Sequence of protein 2:
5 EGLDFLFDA

Residue-level contacts at the interface:
Residue Y39 in protein 1 contacts residue L7 in protein 2 (closest heavy-atom distance 4.0 Å).
Residue Y39 in protein 1 interacts with residue F11 in protein 2 (closest heavy-atom distance 4.1 Å).
Residue V217 in protein 1 interacts with residue L10 in protein 2 (closest heavy-atom distance 4.2 Å).
Residue G205 in protein 1 is in contact with residue F9 in protein 2 (closest heavy-atom distance 3.9 Å).
Residue K105 in protein 1 interacts with residue F11 in protein 2 (closest heavy-atom distance 3.5 Å).
Residue I107 in protein 1 is in contact with residue L7 in protein 2 (closest heavy-atom distance 4.1 Å).
Residue V218 in protein 1 interacts with residue L7 in protein 2 (closest heavy-atom distance 4.1 Å).
Residue R32 in protein 1 is in contact with residue F11 in protein 2 (closest heavy-atom distance 3.5 Å).
Residue G36 in protein 1 is in contact with residue E5 in protein 2 (closest heavy-atom distance 4.6 Å).
Residue N104 in protein 1 contacts residue F11 in protein 2 (closest heavy-atom distance 5.0 Å).
Residue P106 in protein 1 interacts with residue L10 in protein 2 (closest heavy-atom distance 4.9 Å).
Residue T38 in protein 1 contacts residue L7 in protein 2 (closest heavy-atom distance 4.2 Å).
Residue A206 in protein 1 contacts residue L7 in protein 2 (closest heavy-atom distance 3.7 Å).
Residue P103 in protein 1 contacts residue F11 in protein 2 (closest heavy-atom distance 4.6 Å).
Residue T37 in protein 1 is in contact with residue E5 in protein 2 (closest heavy-atom distance 4.6 Å).
Residue A219 in protein 1 is in contact with residue G6 in protein 2 (closest heavy-atom distance 3.8 Å).
Residue P108 in protein 1 contacts residue L10 in protein 2 (closest heavy-atom distance 3.9 Å).
Residue P110 in protein 1 is in contact with residue L10 in protein 2 (closest heavy-atom distance 4.1 Å).
Residue F109 in protein 1 interacts with residue L10 in protein 2 (closest heavy-atom distance 4.1 Å).
Residue G36 in protein 1 contacts residue G6 in protein 2 (closest heavy-atom distance 4.1 Å).
Residue I107 in protein 1 interacts with residue F11 in protein 2 (closest heavy-atom distance 3.6 Å).
Residue N104 in protein 1 contacts residue D12 in protein 2 (closest heavy-atom distance 4.6 Å).
Residue T37 in protein 1 contacts residue L7 in protein 2 (closest heavy-atom distance 3.9 Å).
Residue P108 in protein 1 is in contact with residue A13 in protein 2 (closest heavy-atom distance 3.7 Å).
Residue T38 in protein 1 contacts residue F11 in protein 2 (closest heavy-atom distance 4.6 Å).
Residue K105 in protein 1 interacts with residue A13 in protein 2 (closest heavy-atom distance 3.1 Å).
Residue G36 in protein 1 interacts with residue L7 in protein 2 (closest heavy-atom distance 3.2 Å).
Residue I107 in protein 1 interacts with residue L10 in protein 2 (closest heavy-atom distance 3.7 Å).
Residue A206 in protein 1 is in contact with residue L10 in protein 2 (closest heavy-atom distance 4.2 Å).
Residue R32 in protein 1 interacts with residue D8 in protein 2 (closest heavy-atom distance 4.6 Å).
Residue W199 in protein 1 interacts with residue F9 in protein 2 (closest heavy-atom distance 3.4 Å).
Residue T37 in protein 1 contacts residue G6 in protein 2 (closest heavy-atom distance 4.8 Å).
Residue N35 in protein 1 is in contact with residue E5 in protein 2 (closest heavy-atom distance 4.3 Å).
Residue V217 in protein 1 contacts residue L7 in protein 2 (closest heavy-atom distance 3.5 Å).
Residue G205 in protein 1 is in contact with residue L7 in protein 2 (closest heavy-atom distance 4.9 Å).
Residue K105 in protein 1 interacts with residue D12 in protein 2 (closest heavy-atom distance 4.9 Å).
Residue A219 in protein 1 contacts residue L7 in protein 2 (closest heavy-atom distance 3.7 Å).
Residue G36 in protein 1 interacts with residue F11 in protein 2 (closest heavy-atom distance 3.8 Å).
Residue G36 in protein 1 contacts residue D8 in protein 2 (closest heavy-atom distance 5.0 Å).
Residue Q204 in protein 1 is in contact with residue F9 in protein 2 (closest heavy-atom distance 3.4 Å).
Residue A206 in protein 1 contacts residue F9 in protein 2 (closest heavy-atom distance 4.2 Å).

Sequence of protein 1:
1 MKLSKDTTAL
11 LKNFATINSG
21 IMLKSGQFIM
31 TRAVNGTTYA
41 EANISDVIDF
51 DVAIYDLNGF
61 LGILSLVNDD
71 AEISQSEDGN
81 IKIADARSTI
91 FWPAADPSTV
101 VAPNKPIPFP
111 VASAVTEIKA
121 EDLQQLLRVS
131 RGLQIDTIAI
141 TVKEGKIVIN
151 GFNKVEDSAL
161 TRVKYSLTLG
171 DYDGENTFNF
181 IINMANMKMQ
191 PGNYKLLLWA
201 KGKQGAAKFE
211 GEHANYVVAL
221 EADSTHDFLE

These two protein chains interact to form a complex.